Sequence of protein 1:
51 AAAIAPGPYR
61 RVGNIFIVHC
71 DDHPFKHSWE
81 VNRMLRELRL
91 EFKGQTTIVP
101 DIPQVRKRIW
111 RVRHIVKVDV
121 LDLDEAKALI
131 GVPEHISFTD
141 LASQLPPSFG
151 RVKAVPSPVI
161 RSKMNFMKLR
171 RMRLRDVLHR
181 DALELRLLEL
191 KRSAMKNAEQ

Sequence of protein 2:
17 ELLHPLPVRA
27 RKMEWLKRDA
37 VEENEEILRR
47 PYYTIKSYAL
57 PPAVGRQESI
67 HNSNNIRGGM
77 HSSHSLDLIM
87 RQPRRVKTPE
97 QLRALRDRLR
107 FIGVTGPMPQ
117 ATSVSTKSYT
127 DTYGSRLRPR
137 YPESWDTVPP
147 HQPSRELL

The following describes two proteins that form a bound complex.

Contacts between the two chains:
Residue S148 in protein 1 is in contact with residue L154 in protein 2 (closest heavy-atom distance 3.2 Å).
Residue Q144 in protein 1 is in contact with residue G109 in protein 2 (closest heavy-atom distance 3.8 Å).
Residue R60 in protein 1 contacts residue T50 in protein 2 (closest heavy-atom distance 3.6 Å).
Residue S148 in protein 1 interacts with residue E152 in protein 2 (closest heavy-atom distance 2.5 Å).
Residue R113 in protein 1 is in contact with residue V37 in protein 2 (closest heavy-atom distance 3.6 Å).
Residue R61 in protein 1 contacts residue Y49 in protein 2 (closest heavy-atom distance 3.0 Å).
Residue R61 in protein 1 contacts residue T50 in protein 2 (closest heavy-atom distance 3.5 Å).
Residue H114 in protein 1 interacts with residue K33 in protein 2 (closest heavy-atom distance 3.4 Å).
Residue K117 in protein 1 interacts with residue A36 in protein 2 (closest heavy-atom distance 3.4 Å).
Residue S137 in protein 1 interacts with residue R102 in protein 2 (closest heavy-atom distance 3.5 Å).
Residue G63 in protein 1 contacts residue Y48 in protein 2 (closest heavy-atom distance 3.6 Å).
Residue E125 in protein 1 contacts residue L82 in protein 2 (closest heavy-atom distance 3.5 Å).
Residue W110 in protein 1 contacts residue E41 in protein 2 (closest heavy-atom distance 3.6 Å).
Residue R113 in protein 1 interacts with residue E41 in protein 2 (closest heavy-atom distance 3.0 Å).
Residue I109 in protein 1 contacts residue L44 in protein 2 (closest heavy-atom distance 3.5 Å).
Residue H135 in protein 1 interacts with residue R102 in protein 2 (closest heavy-atom distance 3.8 Å).
Residue R60 in protein 1 contacts residue K52 in protein 2 (closest heavy-atom distance 3.0 Å).
Residue R60 in protein 1 interacts with residue Y54 in protein 2 (closest heavy-atom distance 3.7 Å).
Residue Q144 in protein 1 is in contact with residue F107 in protein 2 (closest heavy-atom distance 3.6 Å).
Residue V62 in protein 1 is in contact with residue Y49 in protein 2 (closest heavy-atom distance 3.4 Å).
Residue R106 in protein 1 contacts residue Y48 in protein 2 (closest heavy-atom distance 3.4 Å).
Residue D176 in protein 1 interacts with residue R132 in protein 2 (closest heavy-atom distance 3.0 Å).
Residue R175 in protein 1 interacts with residue L153 in protein 2 (closest heavy-atom distance 3.2 Å).
Residue H114 in protein 1 contacts residue V37 in protein 2 (closest heavy-atom distance 3.7 Å).
Residue R106 in protein 1 contacts residue R46 in protein 2 (closest heavy-atom distance 2.8 Å).
Residue L129 in protein 1 interacts with residue L82 in protein 2 (closest heavy-atom distance 3.5 Å).
Residue K117 in protein 1 is in contact with residue E39 in protein 2 (closest heavy-atom distance 3.5 Å).
Residue A128 in protein 1 interacts with residue M86 in protein 2 (closest heavy-atom distance 3.6 Å).
Residue P103 in protein 1 interacts with residue Y48 in protein 2 (closest heavy-atom distance 3.5 Å).
Residue P58 in protein 1 is in contact with residue P95 in protein 2 (closest heavy-atom distance 3.7 Å).
Residue V62 in protein 1 interacts with residue T50 in protein 2 (closest heavy-atom distance 3.1 Å).
Residue D140 in protein 1 is in contact with residue R102 in protein 2 (closest heavy-atom distance 3.7 Å).
Residue R60 in protein 1 interacts with residue S53 in protein 2 (closest heavy-atom distance 2.3 Å).
Residue V120 in protein 1 interacts with residue I43 in protein 2 (closest heavy-atom distance 3.5 Å).
Residue N64 in protein 1 interacts with residue P47 in protein 2 (closest heavy-atom distance 3.6 Å).
Residue N64 in protein 1 contacts residue Y48 in protein 2 (closest heavy-atom distance 3.8 Å).
Residue E134 in protein 1 interacts with residue R90 in protein 2 (closest heavy-atom distance 2.8 Å).
Residue V120 in protein 1 is in contact with residue R46 in protein 2 (closest heavy-atom distance 3.8 Å).
Residue R60 in protein 1 interacts with residue R90 in protein 2 (closest heavy-atom distance 3.2 Å).
Residue D101 in protein 1 interacts with residue Y48 in protein 2 (closest heavy-atom distance 3.1 Å).
Residue R106 in protein 1 contacts residue P47 in protein 2 (closest heavy-atom distance 3.5 Å).
Residue R60 in protein 1 contacts residue I51 in protein 2 (closest heavy-atom distance 3.7 Å).
Residue R175 in protein 1 is in contact with residue R132 in protein 2 (closest heavy-atom distance 3.4 Å).
Residue F66 in protein 1 is in contact with residue L44 in protein 2 (closest heavy-atom distance 3.7 Å).
Residue K117 in protein 1 contacts residue N40 in protein 2 (closest heavy-atom distance 3.7 Å).
Residue M172 in protein 1 interacts with residue S150 in protein 2 (closest heavy-atom distance 3.6 Å).
Residue D124 in protein 1 interacts with residue K52 in protein 2 (closest heavy-atom distance 3.6 Å).
Residue R106 in protein 1 is in contact with residue L44 in protein 2 (closest heavy-atom distance 3.1 Å).
Residue Y59 in protein 1 contacts residue I51 in protein 2 (closest heavy-atom distance 3.6 Å).
Residue R113 in protein 1 is in contact with residue N40 in protein 2 (closest heavy-atom distance 3.2 Å).
Residue D122 in protein 1 is in contact with residue K52 in protein 2 (closest heavy-atom distance 3.8 Å).
Residue V62 in protein 1 interacts with residue K52 in protein 2 (closest heavy-atom distance 3.5 Å).
Residue V116 in protein 1 is in contact with residue N40 in protein 2 (closest heavy-atom distance 2.9 Å).
Residue V118 in protein 1 interacts with residue N40 in protein 2 (closest heavy-atom distance 3.4 Å).
Residue A55 in protein 1 interacts with residue L56 in protein 2 (closest heavy-atom distance 3.7 Å).
Residue H135 in protein 1 contacts residue L98 in protein 2 (closest heavy-atom distance 3.7 Å).
Residue Y59 in protein 1 contacts residue K52 in protein 2 (closest heavy-atom distance 3.6 Å).
Residue E125 in protein 1 interacts with residue M86 in protein 2 (closest heavy-atom distance 3.6 Å).
Residue K168 in protein 1 contacts residue R151 in protein 2 (closest heavy-atom distance 2.6 Å).
Residue H135 in protein 1 is in contact with residue L101 in protein 2 (closest heavy-atom distance 3.6 Å).